Sequence of the first protein:
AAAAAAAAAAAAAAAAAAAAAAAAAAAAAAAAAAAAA

This data describes a binding interaction between two proteins.

Sequence of the second protein:
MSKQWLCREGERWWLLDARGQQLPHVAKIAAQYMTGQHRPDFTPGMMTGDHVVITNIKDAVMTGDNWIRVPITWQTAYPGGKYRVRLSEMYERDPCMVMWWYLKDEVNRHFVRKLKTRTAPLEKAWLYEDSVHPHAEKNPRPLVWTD

Contacts between the two chains:
Residue R84 in the second protein is in contact with residue A36 in the first protein (closest heavy-atom distance 4.3 Å).
Residue V70 in the second protein is in contact with residue A13 in the first protein (closest heavy-atom distance 4.3 Å).
Residue W101 in the second protein contacts residue A13 in the first protein (closest heavy-atom distance 3.7 Å).
Residue Y102 in the second protein contacts residue A13 in the first protein (closest heavy-atom distance 4.8 Å).
Residue D105 in the second protein interacts with residue A14 in the first protein (closest heavy-atom distance 4.5 Å).
Residue P71 in the second protein interacts with residue A13 in the first protein (closest heavy-atom distance 3.5 Å).
Residue T73 in the second protein is in contact with residue A13 in the first protein (closest heavy-atom distance 4.5 Å).
Residue I72 in the second protein contacts residue A13 in the first protein (closest heavy-atom distance 4.9 Å).
Residue D105 in the second protein is in contact with residue A12 in the first protein (closest heavy-atom distance 4.6 Å).
Residue R84 in the second protein is in contact with residue A37 in the first protein (closest heavy-atom distance 4.3 Å).